Sequence of the second protein:
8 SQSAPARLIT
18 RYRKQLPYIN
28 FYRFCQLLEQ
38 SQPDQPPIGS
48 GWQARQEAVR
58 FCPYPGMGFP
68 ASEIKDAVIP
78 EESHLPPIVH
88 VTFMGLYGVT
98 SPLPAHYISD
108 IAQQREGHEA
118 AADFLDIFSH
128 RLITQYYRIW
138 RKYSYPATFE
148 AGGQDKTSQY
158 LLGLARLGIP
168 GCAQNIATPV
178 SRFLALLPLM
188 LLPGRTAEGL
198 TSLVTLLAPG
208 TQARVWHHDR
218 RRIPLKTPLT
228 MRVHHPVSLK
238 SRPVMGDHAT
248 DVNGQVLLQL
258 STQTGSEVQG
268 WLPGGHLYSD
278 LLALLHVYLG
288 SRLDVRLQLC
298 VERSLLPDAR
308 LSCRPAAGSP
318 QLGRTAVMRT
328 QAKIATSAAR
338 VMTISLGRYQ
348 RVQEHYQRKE

Residue-level contacts at the interface:
Residue K573 in the first protein contacts residue V349 in the second protein (closest heavy-atom distance 3.6 Å).
Residue M475 in the first protein contacts residue H283 in the second protein (closest heavy-atom distance 3.4 Å).
Residue I575 in the first protein is in contact with residue H352 in the second protein (closest heavy-atom distance 3.3 Å).
Residue I575 in the first protein interacts with residue Y353 in the second protein (closest heavy-atom distance 3.6 Å).
Residue F255 in the first protein is in contact with residue R355 in the second protein (closest heavy-atom distance 2.5 Å).
Residue E18 in the first protein contacts residue A51 in the second protein (closest heavy-atom distance 2.9 Å).
Residue Q62 in the first protein is in contact with residue W49 in the second protein (closest heavy-atom distance 3.2 Å).
Residue H510 in the first protein interacts with residue Y346 in the second protein (closest heavy-atom distance 3.2 Å).
Residue N474 in the first protein is in contact with residue S288 in the second protein (closest heavy-atom distance 3.6 Å).
Residue R511 in the first protein is in contact with residue G344 in the second protein (closest heavy-atom distance 2.9 Å).
Residue A54 in the first protein contacts residue R128 in the second protein (closest heavy-atom distance 3.4 Å).
Residue E516 in the first protein contacts residue R239 in the second protein (closest heavy-atom distance 3.6 Å).
Residue H27 in the first protein is in contact with residue S80 in the second protein (closest heavy-atom distance 3.7 Å).
Residue G518 in the first protein contacts residue D248 in the second protein (closest heavy-atom distance 3.3 Å).
Residue C574 in the first protein is in contact with residue Q350 in the second protein (closest heavy-atom distance 2.9 Å).
Residue E12 in the first protein contacts residue W49 in the second protein (closest heavy-atom distance 3.2 Å).
Residue D65 in the first protein is in contact with residue I136 in the second protein (closest heavy-atom distance 3.4 Å).
Residue Y15 in the first protein interacts with residue Q53 in the second protein (closest heavy-atom distance 3.4 Å).
Residue T565 in the first protein is in contact with residue Q350 in the second protein (closest heavy-atom distance 2.4 Å).
Residue A32 in the first protein contacts residue D107 in the second protein (closest heavy-atom distance 3.7 Å).
Residue F23 in the first protein is in contact with residue I124 in the second protein (closest heavy-atom distance 3.6 Å).
Residue E70 in the first protein contacts residue L159 in the second protein (closest heavy-atom distance 3.4 Å).
Residue M475 in the first protein is in contact with residue S342 in the second protein (closest heavy-atom distance 3.7 Å).
Residue M33 in the first protein is in contact with residue F121 in the second protein (closest heavy-atom distance 3.7 Å).
Residue H510 in the first protein interacts with residue L343 in the second protein (closest heavy-atom distance 3.2 Å).
Residue H27 in the first protein contacts residue L82 in the second protein (closest heavy-atom distance 3.5 Å).
Residue D525 in the first protein is in contact with residue Y346 in the second protein (closest heavy-atom distance 3.5 Å).
Residue K573 in the first protein is in contact with residue H352 in the second protein (closest heavy-atom distance 3.1 Å).
Residue H510 in the first protein contacts residue G344 in the second protein (closest heavy-atom distance 3.3 Å).
Residue Q62 in the first protein contacts residue Q132 in the second protein (closest heavy-atom distance 3.4 Å).
Residue L198 in the first protein contacts residue K356 in the second protein (closest heavy-atom distance 3.7 Å).
Residue R459 in the first protein is in contact with residue L159 in the second protein (closest heavy-atom distance 3.7 Å).
Residue R463 in the first protein contacts residue L159 in the second protein (closest heavy-atom distance 3.5 Å).
Residue A22 in the first protein is in contact with residue E54 in the second protein (closest heavy-atom distance 3.5 Å).
Residue F255 in the first protein interacts with residue E357 in the second protein (closest heavy-atom distance 3.5 Å).
Residue Y15 in the first protein is in contact with residue Q50 in the second protein (closest heavy-atom distance 3.3 Å).
Residue H509 in the first protein contacts residue Y346 in the second protein (closest heavy-atom distance 3.2 Å).
Residue L36 in the first protein contacts residue D107 in the second protein (closest heavy-atom distance 3.3 Å).
Residue E480 in the first protein is in contact with residue Q171 in the second protein (closest heavy-atom distance 3.3 Å).
Residue E18 in the first protein contacts residue E54 in the second protein (closest heavy-atom distance 3.4 Å).
Residue H257 in the first protein interacts with residue E357 in the second protein (closest heavy-atom distance 3.3 Å).
Residue G523 in the first protein contacts residue Y346 in the second protein (closest heavy-atom distance 3.4 Å).
Residue K517 in the first protein contacts residue N250 in the second protein (closest heavy-atom distance 3.1 Å).
Residue P28 in the first protein is in contact with residue A117 in the second protein (closest heavy-atom distance 3.6 Å).
Residue L68 in the first protein contacts residue Y140 in the second protein (closest heavy-atom distance 3.4 Å).
Residue I567 in the first protein interacts with residue R348 in the second protein (closest heavy-atom distance 3.4 Å).
Residue R463 in the first protein interacts with residue R163 in the second protein (closest heavy-atom distance 3.5 Å).
Residue H257 in the first protein interacts with residue K356 in the second protein (closest heavy-atom distance 3.5 Å).
Residue R483 in the first protein contacts residue G168 in the second protein (closest heavy-atom distance 2.6 Å).
Residue Q508 in the first protein is in contact with residue Y346 in the second protein (closest heavy-atom distance 2.5 Å).
Residue R576 in the first protein is in contact with residue Q354 in the second protein (closest heavy-atom distance 3.3 Å).
Residue K573 in the first protein contacts residue R348 in the second protein (closest heavy-atom distance 3.2 Å).
Residue T72 in the first protein is in contact with residue R163 in the second protein (closest heavy-atom distance 3.7 Å).
Residue H467 in the first protein is in contact with residue G165 in the second protein (closest heavy-atom distance 3.5 Å).
Residue I575 in the first protein contacts residue Q350 in the second protein (closest heavy-atom distance 3.4 Å).
Residue A11 in the first protein is in contact with residue Q50 in the second protein (closest heavy-atom distance 2.9 Å).
Residue R511 in the first protein interacts with residue L343 in the second protein (closest heavy-atom distance 3.7 Å).
Residue Y15 in the first protein is in contact with residue W49 in the second protein (closest heavy-atom distance 3.2 Å).
Residue K573 in the first protein interacts with residue E351 in the second protein (closest heavy-atom distance 3.3 Å).
Residue R511 in the first protein contacts residue S288 in the second protein (closest heavy-atom distance 3.5 Å).

These two protein chains interact to form a complex.

Sequence of the first protein:
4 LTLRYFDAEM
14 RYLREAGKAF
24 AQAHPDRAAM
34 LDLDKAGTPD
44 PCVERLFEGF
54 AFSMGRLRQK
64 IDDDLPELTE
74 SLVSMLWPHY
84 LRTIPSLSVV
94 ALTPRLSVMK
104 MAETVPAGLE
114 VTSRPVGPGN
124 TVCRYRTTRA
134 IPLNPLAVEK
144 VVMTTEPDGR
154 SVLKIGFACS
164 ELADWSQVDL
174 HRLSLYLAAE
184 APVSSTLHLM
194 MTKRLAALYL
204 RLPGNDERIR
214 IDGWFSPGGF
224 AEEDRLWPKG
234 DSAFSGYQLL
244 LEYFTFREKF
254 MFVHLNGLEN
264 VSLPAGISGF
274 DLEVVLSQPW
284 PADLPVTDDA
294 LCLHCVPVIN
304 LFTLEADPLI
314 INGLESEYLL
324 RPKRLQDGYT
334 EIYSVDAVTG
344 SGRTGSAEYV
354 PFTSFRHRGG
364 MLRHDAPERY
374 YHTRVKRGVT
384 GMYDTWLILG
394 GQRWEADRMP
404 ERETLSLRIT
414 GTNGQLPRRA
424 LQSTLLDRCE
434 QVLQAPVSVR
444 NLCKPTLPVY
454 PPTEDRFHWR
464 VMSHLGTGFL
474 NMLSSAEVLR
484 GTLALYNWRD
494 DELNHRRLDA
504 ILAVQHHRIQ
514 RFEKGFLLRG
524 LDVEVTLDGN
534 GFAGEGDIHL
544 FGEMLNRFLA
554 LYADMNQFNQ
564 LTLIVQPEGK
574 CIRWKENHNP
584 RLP